Sequence of the second protein:
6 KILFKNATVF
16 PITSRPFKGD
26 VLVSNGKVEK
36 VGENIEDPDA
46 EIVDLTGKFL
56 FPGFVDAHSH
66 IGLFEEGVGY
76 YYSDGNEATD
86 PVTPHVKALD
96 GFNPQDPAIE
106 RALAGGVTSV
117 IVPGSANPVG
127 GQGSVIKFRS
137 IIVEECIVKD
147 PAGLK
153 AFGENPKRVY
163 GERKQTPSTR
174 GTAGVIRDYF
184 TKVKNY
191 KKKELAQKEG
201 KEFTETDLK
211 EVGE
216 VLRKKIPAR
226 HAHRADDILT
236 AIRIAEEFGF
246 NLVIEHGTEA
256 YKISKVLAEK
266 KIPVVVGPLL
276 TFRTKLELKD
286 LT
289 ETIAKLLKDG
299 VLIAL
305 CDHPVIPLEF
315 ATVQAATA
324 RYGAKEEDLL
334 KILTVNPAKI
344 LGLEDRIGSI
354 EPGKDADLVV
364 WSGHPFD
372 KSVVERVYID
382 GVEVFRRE

These two protein chains interact to form a complex.

Sequence of the first protein:
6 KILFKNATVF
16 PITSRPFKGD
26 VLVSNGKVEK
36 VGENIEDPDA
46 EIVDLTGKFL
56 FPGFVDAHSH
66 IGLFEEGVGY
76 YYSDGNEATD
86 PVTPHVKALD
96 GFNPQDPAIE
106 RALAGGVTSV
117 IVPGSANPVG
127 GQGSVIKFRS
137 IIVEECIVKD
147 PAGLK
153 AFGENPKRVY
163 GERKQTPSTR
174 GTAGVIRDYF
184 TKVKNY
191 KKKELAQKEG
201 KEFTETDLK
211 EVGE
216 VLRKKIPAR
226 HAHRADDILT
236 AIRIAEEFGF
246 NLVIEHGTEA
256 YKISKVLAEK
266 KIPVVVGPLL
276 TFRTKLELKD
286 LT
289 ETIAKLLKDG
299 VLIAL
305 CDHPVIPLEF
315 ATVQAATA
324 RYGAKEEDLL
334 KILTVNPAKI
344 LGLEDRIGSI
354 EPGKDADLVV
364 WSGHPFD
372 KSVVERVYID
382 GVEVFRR

Contacts between the two chains:
Residue L281 in the second protein is in contact with residue G72 in the first protein (closest heavy-atom distance 3.4 Å).
Residue P308 in the second protein interacts with residue F277 in the first protein (closest heavy-atom distance 3.3 Å).
Residue R324 in the second protein is in contact with residue P368 in the first protein (closest heavy-atom distance 2.7 Å).
Residue R106 in the second protein interacts with residue K284 in the first protein (closest heavy-atom distance 3.7 Å).
Residue E313 in the second protein is in contact with residue R278 in the first protein (closest heavy-atom distance 3.3 Å).
Residue R324 in the second protein contacts residue S373 in the first protein (closest heavy-atom distance 2.7 Å).
Residue T279 in the second protein contacts residue G74 in the first protein (closest heavy-atom distance 3.1 Å).
Residue R324 in the second protein interacts with residue V374 in the first protein (closest heavy-atom distance 3.8 Å).
Residue F314 in the second protein interacts with residue T321 in the first protein (closest heavy-atom distance 4.0 Å).
Residue V317 in the second protein interacts with residue T321 in the first protein (closest heavy-atom distance 3.4 Å).
Residue P311 in the second protein interacts with residue F277 in the first protein (closest heavy-atom distance 3.5 Å).
Residue K284 in the second protein interacts with residue R106 in the first protein (closest heavy-atom distance 3.9 Å).
Residue R278 in the second protein interacts with residue E71 in the first protein (closest heavy-atom distance 2.6 Å).
Residue D370 in the second protein contacts residue R324 in the first protein (closest heavy-atom distance 3.1 Å).
Residue L281 in the second protein interacts with residue V73 in the first protein (closest heavy-atom distance 3.9 Å).
Residue F314 in the second protein contacts residue L275 in the first protein (closest heavy-atom distance 3.7 Å).
Residue G74 in the second protein interacts with residue T279 in the first protein (closest heavy-atom distance 3.1 Å).
Residue L275 in the second protein contacts residue L275 in the first protein (closest heavy-atom distance 4.0 Å).
Residue V73 in the second protein interacts with residue K280 in the first protein (closest heavy-atom distance 3.9 Å).
Residue K284 in the second protein interacts with residue G72 in the first protein (closest heavy-atom distance 3.7 Å).
Residue R106 in the second protein is in contact with residue R278 in the first protein (closest heavy-atom distance 3.4 Å).
Residue F69 in the second protein contacts residue F277 in the first protein (closest heavy-atom distance 3.5 Å).
Residue T316 in the second protein contacts residue R324 in the first protein (closest heavy-atom distance 2.8 Å).
Residue T321 in the second protein interacts with residue F314 in the first protein (closest heavy-atom distance 4.0 Å).
Residue G72 in the second protein interacts with residue L281 in the first protein (closest heavy-atom distance 3.4 Å).
Residue V317 in the second protein contacts residue V317 in the first protein (closest heavy-atom distance 3.4 Å).
Residue E71 in the second protein is in contact with residue R278 in the first protein (closest heavy-atom distance 2.8 Å).
Residue H307 in the second protein interacts with residue F277 in the first protein (closest heavy-atom distance 3.4 Å).
Residue R278 in the second protein is in contact with residue G72 in the first protein (closest heavy-atom distance 2.9 Å).
Residue Y325 in the second protein interacts with residue F314 in the first protein (closest heavy-atom distance 3.5 Å).
Residue R278 in the second protein contacts residue E313 in the first protein (closest heavy-atom distance 3.4 Å).
Residue K280 in the second protein is in contact with residue V73 in the first protein (closest heavy-atom distance 3.9 Å).
Residue P368 in the second protein interacts with residue R324 in the first protein (closest heavy-atom distance 2.8 Å).
Residue L275 in the second protein interacts with residue F314 in the first protein (closest heavy-atom distance 3.6 Å).
Residue F314 in the second protein contacts residue Y325 in the first protein (closest heavy-atom distance 3.5 Å).
Residue R278 in the second protein contacts residue R106 in the first protein (closest heavy-atom distance 3.5 Å).
Residue S373 in the second protein contacts residue R324 in the first protein (closest heavy-atom distance 2.7 Å).
Residue T279 in the second protein contacts residue Y75 in the first protein (closest heavy-atom distance 3.6 Å).
Residue G72 in the second protein contacts residue K284 in the first protein (closest heavy-atom distance 3.6 Å).
Residue F277 in the second protein interacts with residue P308 in the first protein (closest heavy-atom distance 3.5 Å).
Residue K280 in the second protein contacts residue G72 in the first protein (closest heavy-atom distance 3.7 Å).
Residue V73 in the second protein interacts with residue L281 in the first protein (closest heavy-atom distance 3.9 Å).
Residue R324 in the second protein contacts residue W364 in the first protein (closest heavy-atom distance 3.9 Å).
Residue F277 in the second protein contacts residue E70 in the first protein (closest heavy-atom distance 4.0 Å).
Residue E71 in the second protein contacts residue F277 in the first protein (closest heavy-atom distance 3.4 Å).
Residue V374 in the second protein contacts residue R324 in the first protein (closest heavy-atom distance 3.7 Å).
Residue P311 in the second protein is in contact with residue T276 in the first protein (closest heavy-atom distance 3.5 Å).
Residue F277 in the second protein contacts residue E71 in the first protein (closest heavy-atom distance 3.4 Å).
Residue Y75 in the second protein interacts with residue T279 in the first protein (closest heavy-atom distance 3.7 Å).
Residue T321 in the second protein is in contact with residue V317 in the first protein (closest heavy-atom distance 3.5 Å).
Residue F277 in the second protein is in contact with residue F69 in the first protein (closest heavy-atom distance 3.5 Å).
Residue G72 in the second protein contacts residue R278 in the first protein (closest heavy-atom distance 2.8 Å).
Residue R324 in the second protein contacts residue T316 in the first protein (closest heavy-atom distance 2.8 Å).
Residue F277 in the second protein is in contact with residue P311 in the first protein (closest heavy-atom distance 3.5 Å).
Residue W364 in the second protein is in contact with residue R324 in the first protein (closest heavy-atom distance 3.9 Å).
Residue T276 in the second protein is in contact with residue F314 in the first protein (closest heavy-atom distance 3.9 Å).
Residue F277 in the second protein contacts residue H307 in the first protein (closest heavy-atom distance 3.4 Å).
Residue R324 in the second protein contacts residue D370 in the first protein (closest heavy-atom distance 3.1 Å).
Residue G72 in the second protein interacts with residue K280 in the first protein (closest heavy-atom distance 3.5 Å).
Residue T276 in the second protein is in contact with residue P311 in the first protein (closest heavy-atom distance 3.5 Å).